Sequence of chain B:
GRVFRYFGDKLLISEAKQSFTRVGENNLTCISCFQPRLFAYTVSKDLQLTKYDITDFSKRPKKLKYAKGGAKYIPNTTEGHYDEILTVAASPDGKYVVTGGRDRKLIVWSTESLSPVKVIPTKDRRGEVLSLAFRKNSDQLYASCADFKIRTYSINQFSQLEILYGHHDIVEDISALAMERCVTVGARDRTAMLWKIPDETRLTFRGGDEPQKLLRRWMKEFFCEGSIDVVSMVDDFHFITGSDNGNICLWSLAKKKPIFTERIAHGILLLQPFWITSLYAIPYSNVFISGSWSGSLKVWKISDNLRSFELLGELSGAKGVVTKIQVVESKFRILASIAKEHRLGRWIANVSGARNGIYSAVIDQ

The following describes two proteins that form a bound complex.

Contacts between the two chains:
Residue E399 in chain B contacts residue Q16 in chain A (closest heavy-atom distance 4.7 Å).
Residue G400 in chain B is in contact with residue Q16 in chain A (closest heavy-atom distance 4.6 Å).

Sequence of chain A:
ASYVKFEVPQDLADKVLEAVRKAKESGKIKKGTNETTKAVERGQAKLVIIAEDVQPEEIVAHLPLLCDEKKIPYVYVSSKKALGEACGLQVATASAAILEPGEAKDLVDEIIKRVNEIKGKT